Interface contacts:
Residue H58 in protein 1 is in contact with residue P30 in protein 2 (closest heavy-atom distance 4.2 Å).
Residue A47 in protein 1 is in contact with residue I95 in protein 2 (closest heavy-atom distance 5.0 Å).
Residue F55 in protein 1 contacts residue G32 in protein 2 (closest heavy-atom distance 4.4 Å).
Residue R59 in protein 1 interacts with residue T29 in protein 2 (closest heavy-atom distance 3.6 Å).
Residue P51 in protein 1 interacts with residue E92 in protein 2 (closest heavy-atom distance 3.9 Å).
Residue A43 in protein 1 contacts residue R78 in protein 2 (closest heavy-atom distance 4.2 Å).
Residue P60 in protein 1 interacts with residue P30 in protein 2 (closest heavy-atom distance 3.7 Å).
Residue I41 in protein 1 interacts with residue H77 in protein 2 (closest heavy-atom distance 4.0 Å).
Residue S46 in protein 1 contacts residue G96 in protein 2 (closest heavy-atom distance 4.2 Å).
Residue A43 in protein 1 contacts residue K94 in protein 2 (closest heavy-atom distance 4.8 Å).
Residue A47 in protein 1 is in contact with residue A97 in protein 2 (closest heavy-atom distance 4.8 Å).
Residue P51 in protein 1 interacts with residue G98 in protein 2 (closest heavy-atom distance 4.1 Å).
Residue G44 in protein 1 interacts with residue L74 in protein 2 (closest heavy-atom distance 3.3 Å).
Residue G45 in protein 1 is in contact with residue A97 in protein 2 (closest heavy-atom distance 4.2 Å).
Residue R59 in protein 1 is in contact with residue Q38 in protein 2 (closest heavy-atom distance 4.2 Å).
Residue S46 in protein 1 contacts residue A97 in protein 2 (closest heavy-atom distance 3.5 Å).
Residue P51 in protein 1 contacts residue L99 in protein 2 (closest heavy-atom distance 3.9 Å).
Residue Y42 in protein 1 is in contact with residue N93 in protein 2 (closest heavy-atom distance 4.8 Å).
Residue A47 in protein 1 is in contact with residue G96 in protein 2 (closest heavy-atom distance 3.1 Å).
Residue R56 in protein 1 interacts with residue E92 in protein 2 (closest heavy-atom distance 3.6 Å).
Residue G45 in protein 1 contacts residue L74 in protein 2 (closest heavy-atom distance 4.2 Å).
Residue F55 in protein 1 interacts with residue L33 in protein 2 (closest heavy-atom distance 3.5 Å).
Residue S46 in protein 1 interacts with residue R78 in protein 2 (closest heavy-atom distance 2.8 Å).
Residue P51 in protein 1 contacts residue N93 in protein 2 (closest heavy-atom distance 3.8 Å).
Residue P51 in protein 1 contacts residue G96 in protein 2 (closest heavy-atom distance 4.8 Å).
Residue Y42 in protein 1 is in contact with residue I95 in protein 2 (closest heavy-atom distance 4.4 Å).
Residue Y42 in protein 1 contacts residue H77 in protein 2 (closest heavy-atom distance 4.0 Å).
Residue A49 in protein 1 interacts with residue G96 in protein 2 (closest heavy-atom distance 3.2 Å).
Residue R56 in protein 1 interacts with residue E101 in protein 2 (closest heavy-atom distance 3.0 Å).
Residue S46 in protein 1 is in contact with residue I95 in protein 2 (closest heavy-atom distance 3.3 Å).
Residue R56 in protein 1 interacts with residue I31 in protein 2 (closest heavy-atom distance 3.3 Å).
Residue A49 in protein 1 is in contact with residue A97 in protein 2 (closest heavy-atom distance 5.0 Å).
Residue G44 in protein 1 interacts with residue R78 in protein 2 (closest heavy-atom distance 3.2 Å).
Residue N40 in protein 1 interacts with residue K94 in protein 2 (closest heavy-atom distance 4.3 Å).
Residue G45 in protein 1 contacts residue R78 in protein 2 (closest heavy-atom distance 3.7 Å).
Residue A43 in protein 1 contacts residue I95 in protein 2 (closest heavy-atom distance 3.7 Å).
Residue P60 in protein 1 contacts residue T29 in protein 2 (closest heavy-atom distance 3.7 Å).
Residue A50 in protein 1 interacts with residue A97 in protein 2 (closest heavy-atom distance 4.3 Å).
Residue A43 in protein 1 interacts with residue H77 in protein 2 (closest heavy-atom distance 3.5 Å).
Residue Y42 in protein 1 interacts with residue K94 in protein 2 (closest heavy-atom distance 4.8 Å).
Residue Y42 in protein 1 interacts with residue G96 in protein 2 (closest heavy-atom distance 4.5 Å).
Residue R56 in protein 1 contacts residue Q38 in protein 2 (closest heavy-atom distance 3.8 Å).
Residue A43 in protein 1 contacts residue I81 in protein 2 (closest heavy-atom distance 4.7 Å).
Residue A50 in protein 1 interacts with residue E92 in protein 2 (closest heavy-atom distance 4.5 Å).
Residue A43 in protein 1 is in contact with residue L74 in protein 2 (closest heavy-atom distance 3.2 Å).
Residue I57 in protein 1 contacts residue G32 in protein 2 (closest heavy-atom distance 3.6 Å).
Residue F55 in protein 1 interacts with residue L99 in protein 2 (closest heavy-atom distance 3.5 Å).
Residue I57 in protein 1 contacts residue P30 in protein 2 (closest heavy-atom distance 4.1 Å).
Residue A50 in protein 1 is in contact with residue G96 in protein 2 (closest heavy-atom distance 3.3 Å).
Residue I57 in protein 1 interacts with residue I31 in protein 2 (closest heavy-atom distance 3.7 Å).
Residue A50 in protein 1 contacts residue N93 in protein 2 (closest heavy-atom distance 4.2 Å).
Residue P51 in protein 1 is in contact with residue A97 in protein 2 (closest heavy-atom distance 3.2 Å).
Residue R56 in protein 1 interacts with residue L99 in protein 2 (closest heavy-atom distance 3.4 Å).

This data describes a binding interaction between two proteins.

Sequence of protein 2:
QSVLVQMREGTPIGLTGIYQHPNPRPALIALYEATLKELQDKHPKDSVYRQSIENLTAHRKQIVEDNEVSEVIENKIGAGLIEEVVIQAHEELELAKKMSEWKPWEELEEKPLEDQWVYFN

Sequence of protein 1:
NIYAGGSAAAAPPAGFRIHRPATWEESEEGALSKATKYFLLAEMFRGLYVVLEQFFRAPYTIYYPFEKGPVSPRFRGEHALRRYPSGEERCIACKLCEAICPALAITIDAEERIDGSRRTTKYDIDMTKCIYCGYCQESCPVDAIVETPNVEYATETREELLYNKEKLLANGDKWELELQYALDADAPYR